Sequence of the second protein:
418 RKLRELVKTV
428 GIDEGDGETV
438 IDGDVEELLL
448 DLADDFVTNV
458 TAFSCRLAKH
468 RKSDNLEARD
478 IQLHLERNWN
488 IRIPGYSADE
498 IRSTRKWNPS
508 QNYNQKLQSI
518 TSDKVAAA

Sequence of the first protein:
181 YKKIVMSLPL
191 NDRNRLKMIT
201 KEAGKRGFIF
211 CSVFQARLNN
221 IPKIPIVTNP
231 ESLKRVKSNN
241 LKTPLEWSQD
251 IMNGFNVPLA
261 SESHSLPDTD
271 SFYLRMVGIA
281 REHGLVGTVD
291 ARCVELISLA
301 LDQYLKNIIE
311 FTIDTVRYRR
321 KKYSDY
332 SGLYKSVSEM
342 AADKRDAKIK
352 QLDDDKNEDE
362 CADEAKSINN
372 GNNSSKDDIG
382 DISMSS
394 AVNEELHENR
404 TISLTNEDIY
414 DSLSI

The following describes two proteins that form a bound complex.

Contacts between the two chains:
Residue K306 in the first protein contacts residue V427 in the second protein (closest heavy-atom distance 3.6 Å).
Residue E295 in the first protein is in contact with residue Y493 in the second protein (closest heavy-atom distance 3.0 Å).
Residue Y335 in the first protein interacts with residue V437 in the second protein (closest heavy-atom distance 2.9 Å).
Residue R320 in the first protein contacts residue D433 in the second protein (closest heavy-atom distance 2.8 Å).
Residue K357 in the first protein is in contact with residue D448 in the second protein (closest heavy-atom distance 2.8 Å).
Residue I313 in the first protein interacts with residue T436 in the second protein (closest heavy-atom distance 3.7 Å).
Residue I279 in the first protein interacts with residue T458 in the second protein (closest heavy-atom distance 3.7 Å).
Residue A260 in the first protein is in contact with residue L447 in the second protein (closest heavy-atom distance 3.3 Å).
Residue V338 in the first protein interacts with residue V442 in the second protein (closest heavy-atom distance 3.5 Å).
Residue Y304 in the first protein interacts with residue F453 in the second protein (closest heavy-atom distance 3.5 Å).
Residue L301 in the first protein is in contact with residue F453 in the second protein (closest heavy-atom distance 3.6 Å).
Residue T288 in the first protein contacts residue N472 in the second protein (closest heavy-atom distance 3.3 Å).
Residue R275 in the first protein is in contact with residue D451 in the second protein (closest heavy-atom distance 3.3 Å).
Residue Q303 in the first protein is in contact with residue I488 in the second protein (closest heavy-atom distance 3.5 Å).
Residue L334 in the first protein contacts residue E435 in the second protein (closest heavy-atom distance 3.4 Å).
Residue L259 in the first protein interacts with residue D451 in the second protein (closest heavy-atom distance 3.3 Å).
Residue R235 in the first protein is in contact with residue D471 in the second protein (closest heavy-atom distance 2.4 Å).
Residue S339 in the first protein is in contact with residue L445 in the second protein (closest heavy-atom distance 3.3 Å).
Residue S337 in the first protein is in contact with residue V442 in the second protein (closest heavy-atom distance 3.3 Å).
Residue R317 in the first protein interacts with residue T436 in the second protein (closest heavy-atom distance 3.4 Å).
Residue R275 in the first protein interacts with residue T455 in the second protein (closest heavy-atom distance 3.1 Å).
Residue R319 in the first protein contacts residue D433 in the second protein (closest heavy-atom distance 3.2 Å).
Residue S337 in the first protein is in contact with residue V437 in the second protein (closest heavy-atom distance 3.1 Å).
Residue D356 in the first protein is in contact with residue D452 in the second protein (closest heavy-atom distance 3.0 Å).
Residue Q303 in the first protein is in contact with residue I490 in the second protein (closest heavy-atom distance 3.5 Å).
Residue G287 in the first protein contacts residue D471 in the second protein (closest heavy-atom distance 3.2 Å).
Residue N358 in the first protein contacts residue D452 in the second protein (closest heavy-atom distance 3.3 Å).
Residue T288 in the first protein interacts with residue L473 in the second protein (closest heavy-atom distance 3.4 Å).
Residue D356 in the first protein interacts with residue N456 in the second protein (closest heavy-atom distance 3.0 Å).
Residue D354 in the first protein is in contact with residue W486 in the second protein (closest heavy-atom distance 3.5 Å).
Residue S339 in the first protein contacts residue D441 in the second protein (closest heavy-atom distance 3.4 Å).
Residue H283 in the first protein interacts with residue A459 in the second protein (closest heavy-atom distance 3.1 Å).
Residue L296 in the first protein is in contact with residue Q479 in the second protein (closest heavy-atom distance 3.7 Å).
Residue K357 in the first protein contacts residue D452 in the second protein (closest heavy-atom distance 3.7 Å).
Residue L266 in the first protein is in contact with residue K419 in the second protein (closest heavy-atom distance 3.6 Å).
Residue C293 in the first protein interacts with residue I478 in the second protein (closest heavy-atom distance 3.7 Å).
Residue A280 in the first protein interacts with residue C462 in the second protein (closest heavy-atom distance 3.6 Å).
Residue K336 in the first protein interacts with residue D439 in the second protein (closest heavy-atom distance 2.9 Å).
Residue D354 in the first protein contacts residue N456 in the second protein (closest heavy-atom distance 2.8 Å).
Residue L301 in the first protein is in contact with residue A450 in the second protein (closest heavy-atom distance 3.6 Å).
Residue L353 in the first protein is in contact with residue L449 in the second protein (closest heavy-atom distance 3.7 Å).
Residue S337 in the first protein contacts residue D439 in the second protein (closest heavy-atom distance 3.6 Å).
Residue K336 in the first protein is in contact with residue V437 in the second protein (closest heavy-atom distance 3.5 Å).
Residue S265 in the first protein contacts residue R418 in the second protein (closest heavy-atom distance 3.6 Å).
Residue A260 in the first protein contacts residue D451 in the second protein (closest heavy-atom distance 2.9 Å).
Residue S339 in the first protein is in contact with residue V442 in the second protein (closest heavy-atom distance 3.5 Å).
Residue H264 in the first protein contacts residue E444 in the second protein (closest heavy-atom distance 3.4 Å).
Residue K321 in the first protein interacts with residue D433 in the second protein (closest heavy-atom distance 2.7 Å).
Residue S265 in the first protein contacts residue L447 in the second protein (closest heavy-atom distance 3.4 Å).
Residue S261 in the first protein interacts with residue D451 in the second protein (closest heavy-atom distance 3.3 Å).
Residue N358 in the first protein is in contact with residue L449 in the second protein (closest heavy-atom distance 3.7 Å).
Residue Y335 in the first protein interacts with residue E435 in the second protein (closest heavy-atom distance 3.5 Å).
Residue C293 in the first protein is in contact with residue L473 in the second protein (closest heavy-atom distance 3.5 Å).
Residue R317 in the first protein is in contact with residue E435 in the second protein (closest heavy-atom distance 3.5 Å).
Residue D290 in the first protein interacts with residue L473 in the second protein (closest heavy-atom distance 3.4 Å).
Residue L301 in the first protein contacts residue V454 in the second protein (closest heavy-atom distance 3.7 Å).
Residue Y335 in the first protein is in contact with residue T436 in the second protein (closest heavy-atom distance 3.4 Å).
Residue L296 in the first protein is in contact with residue A475 in the second protein (closest heavy-atom distance 3.4 Å).
Residue L285 in the first protein interacts with residue D471 in the second protein (closest heavy-atom distance 3.4 Å).
Residue R292 in the first protein contacts residue Y493 in the second protein (closest heavy-atom distance 3.5 Å).